Sequence of chain B:
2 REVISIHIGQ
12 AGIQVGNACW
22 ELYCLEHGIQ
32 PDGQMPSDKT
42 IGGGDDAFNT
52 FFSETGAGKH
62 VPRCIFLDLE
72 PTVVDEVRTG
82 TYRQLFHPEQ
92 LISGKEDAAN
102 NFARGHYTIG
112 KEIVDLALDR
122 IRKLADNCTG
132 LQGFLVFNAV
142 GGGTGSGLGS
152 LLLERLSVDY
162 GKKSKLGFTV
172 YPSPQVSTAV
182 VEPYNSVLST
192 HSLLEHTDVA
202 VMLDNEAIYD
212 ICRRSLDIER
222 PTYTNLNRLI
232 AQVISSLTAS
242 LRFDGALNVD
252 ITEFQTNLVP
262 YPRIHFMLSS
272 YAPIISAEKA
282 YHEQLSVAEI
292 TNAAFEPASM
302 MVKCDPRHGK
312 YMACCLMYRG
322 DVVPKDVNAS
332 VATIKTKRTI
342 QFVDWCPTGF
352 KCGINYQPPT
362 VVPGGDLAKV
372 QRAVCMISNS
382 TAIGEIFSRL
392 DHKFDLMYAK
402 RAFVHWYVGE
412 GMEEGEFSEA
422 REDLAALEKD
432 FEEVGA

Sequence of chain A:
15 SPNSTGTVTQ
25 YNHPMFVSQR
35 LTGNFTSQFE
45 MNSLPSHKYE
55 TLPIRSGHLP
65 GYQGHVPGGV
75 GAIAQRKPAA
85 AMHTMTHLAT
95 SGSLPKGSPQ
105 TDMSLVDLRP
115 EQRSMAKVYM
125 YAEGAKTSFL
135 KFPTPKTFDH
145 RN

These two protein chains interact to form a complex.

Contacts between the two chains:
Residue R221 in chain B is in contact with residue G73 in chain A (closest heavy-atom distance 2.7 Å).
Residue G81 in chain B is in contact with residue E115 in chain A (closest heavy-atom distance 3.2 Å).
Residue P32 in chain B interacts with residue S41 in chain A (closest heavy-atom distance 3.4 Å).
Residue R221 in chain B contacts residue I77 in chain A (closest heavy-atom distance 2.2 Å).
Residue N18 in chain B is in contact with residue P114 in chain A (closest heavy-atom distance 4.0 Å).
Residue T82 in chain B is in contact with residue R117 in chain A (closest heavy-atom distance 3.9 Å).
Residue R221 in chain B is in contact with residue A78 in chain A (closest heavy-atom distance 3.2 Å).
Residue E279 in chain B interacts with residue R80 in chain A (closest heavy-atom distance 3.7 Å).
Residue G365 in chain B contacts residue Y53 in chain A (closest heavy-atom distance 3.6 Å).
Residue Q31 in chain B contacts residue F43 in chain A (closest heavy-atom distance 3.8 Å).
Residue D33 in chain B interacts with residue Q42 in chain A (closest heavy-atom distance 3.5 Å).
Residue P32 in chain B contacts residue F43 in chain A (closest heavy-atom distance 3.9 Å).
Residue E77 in chain B contacts residue Y123 in chain A (closest heavy-atom distance 3.3 Å).
Residue T223 in chain B interacts with residue A78 in chain A (closest heavy-atom distance 3.6 Å).
Residue L26 in chain B contacts residue L48 in chain A (closest heavy-atom distance 3.8 Å).
Residue P364 in chain B is in contact with residue Y53 in chain A (closest heavy-atom distance 3.1 Å).
Residue T223 in chain B interacts with residue D111 in chain A (closest heavy-atom distance 2.5 Å).
Residue A278 in chain B interacts with residue R80 in chain A (closest heavy-atom distance 3.7 Å).
Residue E220 in chain B contacts residue K81 in chain A (closest heavy-atom distance 3.6 Å).
Residue D218 in chain B interacts with residue K81 in chain A (closest heavy-atom distance 3.4 Å).
Residue Q31 in chain B interacts with residue M45 in chain A (closest heavy-atom distance 3.2 Å).
Residue E279 in chain B contacts residue P82 in chain A (closest heavy-atom distance 3.8 Å).
Residue E77 in chain B interacts with residue Q116 in chain A (closest heavy-atom distance 3.9 Å).
Residue I30 in chain B contacts residue M45 in chain A (closest heavy-atom distance 2.8 Å).
Residue Q15 in chain B contacts residue R113 in chain A (closest heavy-atom distance 2.5 Å).
Residue N18 in chain B interacts with residue E115 in chain A (closest heavy-atom distance 3.2 Å).
Residue K280 in chain B contacts residue P64 in chain A (closest heavy-atom distance 2.8 Å).
Residue T82 in chain B is in contact with residue E115 in chain A (closest heavy-atom distance 3.4 Å).
Residue P222 in chain B is in contact with residue I77 in chain A (closest heavy-atom distance 3.7 Å).
Residue E77 in chain B contacts residue E115 in chain A (closest heavy-atom distance 3.4 Å).
Residue Q31 in chain B is in contact with residue Q42 in chain A (closest heavy-atom distance 2.7 Å).
Residue T80 in chain B contacts residue A120 in chain A (closest heavy-atom distance 3.6 Å).
Residue R229 in chain B interacts with residue P114 in chain A (closest heavy-atom distance 3.7 Å).
Residue T225 in chain B interacts with residue R113 in chain A (closest heavy-atom distance 3.7 Å).
Residue P364 in chain B contacts residue T55 in chain A (closest heavy-atom distance 4.0 Å).
Residue G365 in chain B is in contact with residue N38 in chain A (closest heavy-atom distance 2.7 Å).
Residue T82 in chain B contacts residue S118 in chain A (closest heavy-atom distance 1.6 Å).
Residue E77 in chain B contacts residue K121 in chain A (closest heavy-atom distance 2.8 Å).
Residue G81 in chain B interacts with residue S118 in chain A (closest heavy-atom distance 3.6 Å).
Residue G29 in chain B interacts with residue M45 in chain A (closest heavy-atom distance 2.6 Å).
Residue R229 in chain B is in contact with residue L112 in chain A (closest heavy-atom distance 3.3 Å).
Residue P364 in chain B interacts with residue L48 in chain A (closest heavy-atom distance 4.0 Å).
Residue D218 in chain B is in contact with residue P64 in chain A (closest heavy-atom distance 3.9 Å).
Residue R84 in chain B interacts with residue A120 in chain A (closest heavy-atom distance 2.9 Å).
Residue P364 in chain B contacts residue R117 in chain A (closest heavy-atom distance 2.7 Å).
Residue R221 in chain B contacts residue V74 in chain A (closest heavy-atom distance 3.8 Å).
Residue T82 in chain B interacts with residue P114 in chain A (closest heavy-atom distance 3.5 Å).
Residue C25 in chain B interacts with residue M45 in chain A (closest heavy-atom distance 3.5 Å).
Residue D367 in chain B contacts residue R80 in chain A (closest heavy-atom distance 3.2 Å).
Residue E220 in chain B contacts residue Q79 in chain A (closest heavy-atom distance 3.8 Å).
Residue E279 in chain B contacts residue I58 in chain A (closest heavy-atom distance 3.4 Å).
Residue R221 in chain B interacts with residue A76 in chain A (closest heavy-atom distance 3.8 Å).
Residue K40 in chain B is in contact with residue N46 in chain A (closest heavy-atom distance 3.7 Å).
Residue Y282 in chain B contacts residue P57 in chain A (closest heavy-atom distance 3.7 Å).
Residue T80 in chain B is in contact with residue Y123 in chain A (closest heavy-atom distance 3.8 Å).
Residue T80 in chain B contacts residue K121 in chain A (closest heavy-atom distance 3.6 Å).
Residue N226 in chain B is in contact with residue A78 in chain A (closest heavy-atom distance 2.6 Å).
Residue R229 in chain B contacts residue R117 in chain A (closest heavy-atom distance 3.3 Å).
Residue P364 in chain B contacts residue F43 in chain A (closest heavy-atom distance 3.9 Å).
Residue P364 in chain B is in contact with residue N38 in chain A (closest heavy-atom distance 3.1 Å).